Sequence of chain A:
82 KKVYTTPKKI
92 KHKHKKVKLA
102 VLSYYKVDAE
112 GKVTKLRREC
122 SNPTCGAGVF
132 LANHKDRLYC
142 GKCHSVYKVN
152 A

These two protein chains interact to form a complex.

Sequence of chain B:
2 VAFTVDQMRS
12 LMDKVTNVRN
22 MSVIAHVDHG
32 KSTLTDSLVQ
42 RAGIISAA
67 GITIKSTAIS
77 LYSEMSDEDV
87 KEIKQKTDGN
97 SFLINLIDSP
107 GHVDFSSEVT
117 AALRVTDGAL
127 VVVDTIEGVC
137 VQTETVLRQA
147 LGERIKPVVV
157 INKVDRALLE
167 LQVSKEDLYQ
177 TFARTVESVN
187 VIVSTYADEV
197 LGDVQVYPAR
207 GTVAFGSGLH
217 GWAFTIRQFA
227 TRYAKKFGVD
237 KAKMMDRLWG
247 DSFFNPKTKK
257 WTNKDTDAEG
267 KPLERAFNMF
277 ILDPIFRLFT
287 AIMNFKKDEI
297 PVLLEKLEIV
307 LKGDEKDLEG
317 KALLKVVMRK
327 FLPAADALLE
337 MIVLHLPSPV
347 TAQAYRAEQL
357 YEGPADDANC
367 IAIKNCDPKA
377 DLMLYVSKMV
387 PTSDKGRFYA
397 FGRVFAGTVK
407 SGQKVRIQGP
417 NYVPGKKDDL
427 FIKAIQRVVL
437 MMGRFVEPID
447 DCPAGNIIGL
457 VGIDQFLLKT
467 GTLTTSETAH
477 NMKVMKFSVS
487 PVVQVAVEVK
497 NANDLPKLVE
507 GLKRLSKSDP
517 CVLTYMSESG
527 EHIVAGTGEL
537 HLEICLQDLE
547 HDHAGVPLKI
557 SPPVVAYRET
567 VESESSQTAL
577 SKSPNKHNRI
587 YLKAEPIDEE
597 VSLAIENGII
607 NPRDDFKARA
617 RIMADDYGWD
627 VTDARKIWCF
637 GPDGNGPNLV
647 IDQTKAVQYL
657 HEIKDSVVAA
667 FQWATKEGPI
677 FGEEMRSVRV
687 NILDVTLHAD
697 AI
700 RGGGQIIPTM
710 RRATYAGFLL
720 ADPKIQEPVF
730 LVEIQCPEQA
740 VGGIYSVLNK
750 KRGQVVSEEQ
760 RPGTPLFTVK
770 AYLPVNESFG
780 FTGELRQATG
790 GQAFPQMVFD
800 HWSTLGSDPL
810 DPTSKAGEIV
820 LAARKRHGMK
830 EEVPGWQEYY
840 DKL

Residue-level contacts at the interface:
Residue K632 in chain B contacts residue K82 in chain A (closest heavy-atom distance 4.8 Å).
Residue R617 in chain B is in contact with residue T87 in chain A (closest heavy-atom distance 3.7 Å).
Residue R617 in chain B is in contact with residue T86 in chain A (closest heavy-atom distance 3.6 Å).